Sequence of chain B:
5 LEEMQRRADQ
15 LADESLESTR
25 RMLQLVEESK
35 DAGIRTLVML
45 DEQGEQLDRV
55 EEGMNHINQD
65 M

Sequence of chain A:
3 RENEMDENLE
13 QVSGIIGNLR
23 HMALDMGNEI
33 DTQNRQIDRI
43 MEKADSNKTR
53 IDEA

Interface contacts:
Residue G48 in chain B is in contact with residue Q38 in chain A (closest heavy-atom distance 4.4 Å).
Residue E55 in chain B contacts residue R41 in chain A (closest heavy-atom distance 2.9 Å).
Residue L20 in chain B is in contact with residue E6 in chain A (closest heavy-atom distance 3.7 Å).
Residue L27 in chain B contacts residue V14 in chain A (closest heavy-atom distance 3.6 Å).
Residue T23 in chain B interacts with residue M7 in chain A (closest heavy-atom distance 3.5 Å).
Residue R24 in chain B contacts residue N10 in chain A (closest heavy-atom distance 4.2 Å).
Residue V30 in chain B interacts with residue V14 in chain A (closest heavy-atom distance 4.1 Å).
Residue L51 in chain B interacts with residue I39 in chain A (closest heavy-atom distance 3.9 Å).
Residue N62 in chain B contacts residue R52 in chain A (closest heavy-atom distance 3.5 Å).
Residue M58 in chain B is in contact with residue K45 in chain A (closest heavy-atom distance 4.4 Å).
Residue L20 in chain B interacts with residue N10 in chain A (closest heavy-atom distance 4.2 Å).
Residue M58 in chain B interacts with residue A46 in chain A (closest heavy-atom distance 3.6 Å).
Residue G48 in chain B contacts residue Q35 in chain A (closest heavy-atom distance 3.4 Å).
Residue D52 in chain B is in contact with residue Q38 in chain A (closest heavy-atom distance 2.8 Å).
Residue S33 in chain B interacts with residue M24 in chain A (closest heavy-atom distance 4.8 Å).
Residue T23 in chain B contacts residue V14 in chain A (closest heavy-atom distance 4.7 Å).
Residue E31 in chain B interacts with residue I17 in chain A (closest heavy-atom distance 3.4 Å).
Residue L27 in chain B interacts with residue N10 in chain A (closest heavy-atom distance 3.5 Å).
Residue S33 in chain B interacts with residue L21 in chain A (closest heavy-atom distance 4.1 Å).
Residue N62 in chain B contacts residue K45 in chain A (closest heavy-atom distance 3.6 Å).
Residue L41 in chain B contacts residue M24 in chain A (closest heavy-atom distance 4.4 Å).
Residue M58 in chain B is in contact with residue I42 in chain A (closest heavy-atom distance 3.7 Å).
Residue V30 in chain B is in contact with residue I18 in chain A (closest heavy-atom distance 3.8 Å).
Residue L41 in chain B interacts with residue M28 in chain A (closest heavy-atom distance 3.7 Å).
Residue L20 in chain B interacts with residue R3 in chain A (closest heavy-atom distance 4.7 Å).
Residue L44 in chain B is in contact with residue E31 in chain A (closest heavy-atom distance 4.2 Å).
Residue R24 in chain B contacts residue E6 in chain A (closest heavy-atom distance 2.8 Å).
Residue M65 in chain B is in contact with residue R52 in chain A (closest heavy-atom distance 2.3 Å).
Residue M26 in chain B is in contact with residue V14 in chain A (closest heavy-atom distance 4.0 Å).
Residue K34 in chain B contacts residue L21 in chain A (closest heavy-atom distance 3.7 Å).
Residue L44 in chain B contacts residue Q35 in chain A (closest heavy-atom distance 2.9 Å).
Residue E55 in chain B contacts residue Q38 in chain A (closest heavy-atom distance 3.4 Å).
Residue V30 in chain B interacts with residue L21 in chain A (closest heavy-atom distance 4.3 Å).
Residue G37 in chain B contacts residue M24 in chain A (closest heavy-atom distance 3.4 Å).
Residue L51 in chain B interacts with residue Q38 in chain A (closest heavy-atom distance 3.2 Å).
Residue K34 in chain B interacts with residue I17 in chain A (closest heavy-atom distance 3.9 Å).
Residue Q47 in chain B is in contact with residue Q35 in chain A (closest heavy-atom distance 4.5 Å).
Residue L51 in chain B interacts with residue Q35 in chain A (closest heavy-atom distance 3.5 Å).
Residue N59 in chain B contacts residue K45 in chain A (closest heavy-atom distance 4.0 Å).
Residue M26 in chain B contacts residue L11 in chain A (closest heavy-atom distance 4.2 Å).
Residue T23 in chain B is in contact with residue L11 in chain A (closest heavy-atom distance 3.9 Å).
Residue L51 in chain B is in contact with residue I42 in chain A (closest heavy-atom distance 3.7 Å).
Residue I38 in chain B interacts with residue M24 in chain A (closest heavy-atom distance 3.4 Å).
Residue V54 in chain B contacts residue I42 in chain A (closest heavy-atom distance 3.8 Å).
Residue E55 in chain B interacts with residue I42 in chain A (closest heavy-atom distance 4.0 Å).
Residue L20 in chain B is in contact with residue M7 in chain A (closest heavy-atom distance 3.8 Å).
Residue N62 in chain B interacts with residue N49 in chain A (closest heavy-atom distance 3.1 Å).
Residue L41 in chain B contacts residue D27 in chain A (closest heavy-atom distance 4.4 Å).
Residue G37 in chain B interacts with residue M28 in chain A (closest heavy-atom distance 4.2 Å).
Residue L44 in chain B interacts with residue M28 in chain A (closest heavy-atom distance 4.2 Å).
Residue S19 in chain B is in contact with residue M7 in chain A (closest heavy-atom distance 3.9 Å).
Residue L27 in chain B contacts residue Q13 in chain A (closest heavy-atom distance 3.8 Å).
Residue V30 in chain B is in contact with residue I17 in chain A (closest heavy-atom distance 3.8 Å).
Residue T40 in chain B is in contact with residue M28 in chain A (closest heavy-atom distance 4.2 Å).
Residue M65 in chain B contacts residue I53 in chain A (closest heavy-atom distance 3.5 Å).
Residue T23 in chain B contacts residue N10 in chain A (closest heavy-atom distance 3.3 Å).
Residue L27 in chain B is in contact with residue I17 in chain A (closest heavy-atom distance 4.3 Å).
Residue N62 in chain B interacts with residue S48 in chain A (closest heavy-atom distance 3.4 Å).
Residue L44 in chain B is in contact with residue I32 in chain A (closest heavy-atom distance 3.9 Å).
Residue K34 in chain B contacts residue M24 in chain A (closest heavy-atom distance 3.5 Å).

These two protein chains interact to form a complex.